The following describes two proteins that form a bound complex.

Contacts between the two chains:
Residue F16 in the first protein is in contact with residue V29 in the second protein (closest heavy-atom distance 3.7 Å).
Residue R11 in the first protein interacts with residue V29 in the second protein (closest heavy-atom distance 3.6 Å).
Residue D362 in the first protein is in contact with residue R61 in the second protein (closest heavy-atom distance 3.0 Å).
Residue L409 in the first protein contacts residue W49 in the second protein (closest heavy-atom distance 3.0 Å).
Residue S400 in the first protein interacts with residue R61 in the second protein (closest heavy-atom distance 3.0 Å).
Residue F16 in the first protein is in contact with residue S27 in the second protein (closest heavy-atom distance 3.8 Å).
Residue D369 in the first protein contacts residue R60 in the second protein (closest heavy-atom distance 3.8 Å).
Residue I378 in the first protein is in contact with residue S27 in the second protein (closest heavy-atom distance 3.7 Å).
Residue T13 in the first protein is in contact with residue A23 in the second protein (closest heavy-atom distance 3.5 Å).
Residue V408 in the first protein is in contact with residue L51 in the second protein (closest heavy-atom distance 2.7 Å).
Residue L359 in the first protein contacts residue R61 in the second protein (closest heavy-atom distance 3.5 Å).
Residue T13 in the first protein is in contact with residue I25 in the second protein (closest heavy-atom distance 3.2 Å).
Residue R401 in the first protein is in contact with residue R61 in the second protein (closest heavy-atom distance 3.7 Å).
Residue S377 in the first protein is in contact with residue S27 in the second protein (closest heavy-atom distance 3.3 Å).
Residue V408 in the first protein interacts with residue L44 in the second protein (closest heavy-atom distance 3.6 Å).
Residue W9 in the first protein contacts residue D28 in the second protein (closest heavy-atom distance 3.0 Å).
Residue T405 in the first protein interacts with residue G53 in the second protein (closest heavy-atom distance 3.5 Å).
Residue W9 in the first protein contacts residue V29 in the second protein (closest heavy-atom distance 2.9 Å).
Residue Y363 in the first protein is in contact with residue N62 in the second protein (closest heavy-atom distance 3.8 Å).
Residue G379 in the first protein interacts with residue S27 in the second protein (closest heavy-atom distance 3.1 Å).
Residue F407 in the first protein contacts residue W49 in the second protein (closest heavy-atom distance 3.8 Å).
Residue R11 in the first protein interacts with residue I25 in the second protein (closest heavy-atom distance 3.7 Å).
Residue Y14 in the first protein interacts with residue W21 in the second protein (closest heavy-atom distance 2.8 Å).
Residue E413 in the first protein is in contact with residue W49 in the second protein (closest heavy-atom distance 2.8 Å).
Residue R11 in the first protein contacts residue I26 in the second protein (closest heavy-atom distance 3.4 Å).
Residue N403 in the first protein contacts residue N55 in the second protein (closest heavy-atom distance 3.0 Å).
Residue A12 in the first protein contacts residue A23 in the second protein (closest heavy-atom distance 3.9 Å).
Residue Q10 in the first protein interacts with residue S27 in the second protein (closest heavy-atom distance 3.0 Å).
Residue A370 in the first protein contacts residue R60 in the second protein (closest heavy-atom distance 3.0 Å).
Residue E404 in the first protein contacts residue N55 in the second protein (closest heavy-atom distance 2.9 Å).
Residue Q356 in the first protein interacts with residue W49 in the second protein (closest heavy-atom distance 3.6 Å).
Residue Q10 in the first protein contacts residue I26 in the second protein (closest heavy-atom distance 3.5 Å).
Residue E404 in the first protein interacts with residue K54 in the second protein (closest heavy-atom distance 3.5 Å).
Residue V406 in the first protein is in contact with residue Y52 in the second protein (closest heavy-atom distance 3.2 Å).
Residue L376 in the first protein is in contact with residue W21 in the second protein (closest heavy-atom distance 3.4 Å).
Residue V368 in the first protein is in contact with residue N62 in the second protein (closest heavy-atom distance 3.2 Å).
Residue Y14 in the first protein is in contact with residue A20 in the second protein (closest heavy-atom distance 3.8 Å).
Residue R367 in the first protein is in contact with residue E65 in the second protein (closest heavy-atom distance 3.3 Å).
Residue S377 in the first protein interacts with residue I26 in the second protein (closest heavy-atom distance 2.9 Å).
Residue V368 in the first protein interacts with residue R61 in the second protein (closest heavy-atom distance 3.0 Å).
Residue M381 in the first protein contacts residue W21 in the second protein (closest heavy-atom distance 3.7 Å).
Residue A370 in the first protein interacts with residue Q63 in the second protein (closest heavy-atom distance 3.1 Å).
Residue R11 in the first protein interacts with residue S27 in the second protein (closest heavy-atom distance 2.8 Å).
Residue F407 in the first protein interacts with residue L51 in the second protein (closest heavy-atom distance 3.3 Å).
Residue G372 in the first protein is in contact with residue R60 in the second protein (closest heavy-atom distance 3.2 Å).
Residue Y363 in the first protein contacts residue E65 in the second protein (closest heavy-atom distance 3.6 Å).
Residue A12 in the first protein contacts residue I25 in the second protein (closest heavy-atom distance 3.6 Å).
Residue D362 in the first protein is in contact with residue N62 in the second protein (closest heavy-atom distance 3.4 Å).
Residue W9 in the first protein is in contact with residue S27 in the second protein (closest heavy-atom distance 3.8 Å).
Residue R367 in the first protein contacts residue V64 in the second protein (closest heavy-atom distance 3.4 Å).
Residue V408 in the first protein contacts residue G50 in the second protein (closest heavy-atom distance 3.6 Å).
Residue V368 in the first protein interacts with residue Q63 in the second protein (closest heavy-atom distance 3.2 Å).
Residue R367 in the first protein interacts with residue N62 in the second protein (closest heavy-atom distance 3.4 Å).
Residue V406 in the first protein interacts with residue N55 in the second protein (closest heavy-atom distance 3.5 Å).
Residue V406 in the first protein contacts residue G53 in the second protein (closest heavy-atom distance 2.9 Å).
Residue V368 in the first protein is in contact with residue V64 in the second protein (closest heavy-atom distance 3.2 Å).
Residue T399 in the first protein interacts with residue R61 in the second protein (closest heavy-atom distance 3.0 Å).
Residue T13 in the first protein interacts with residue P22 in the second protein (closest heavy-atom distance 2.7 Å).
Residue I378 in the first protein contacts residue W21 in the second protein (closest heavy-atom distance 3.9 Å).
Residue L376 in the first protein is in contact with residue I25 in the second protein (closest heavy-atom distance 3.7 Å).

Sequence of the first protein:
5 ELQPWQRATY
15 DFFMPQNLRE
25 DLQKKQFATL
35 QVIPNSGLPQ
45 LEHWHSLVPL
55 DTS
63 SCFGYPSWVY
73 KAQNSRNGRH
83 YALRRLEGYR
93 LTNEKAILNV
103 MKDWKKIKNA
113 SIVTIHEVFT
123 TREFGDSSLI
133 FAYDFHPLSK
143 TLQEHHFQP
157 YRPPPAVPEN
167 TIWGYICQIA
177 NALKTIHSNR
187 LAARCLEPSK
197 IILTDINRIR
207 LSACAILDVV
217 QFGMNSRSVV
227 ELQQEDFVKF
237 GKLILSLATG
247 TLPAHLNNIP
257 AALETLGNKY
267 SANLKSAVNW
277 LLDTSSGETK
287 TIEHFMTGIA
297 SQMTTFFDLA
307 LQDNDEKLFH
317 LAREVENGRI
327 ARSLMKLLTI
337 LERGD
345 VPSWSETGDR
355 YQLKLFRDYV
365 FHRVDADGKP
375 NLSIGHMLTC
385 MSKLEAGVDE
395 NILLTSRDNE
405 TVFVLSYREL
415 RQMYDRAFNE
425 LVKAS

Sequence of the second protein:
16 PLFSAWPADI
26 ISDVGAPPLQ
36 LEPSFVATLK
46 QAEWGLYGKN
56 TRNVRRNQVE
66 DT